Contacts between the two chains:
Residue L42 in the second protein is in contact with residue F50 in the first protein (closest heavy-atom distance 3.5 Å).
Residue I120 in the second protein interacts with residue G99 in the first protein (closest heavy-atom distance 3.4 Å).
Residue L123 in the second protein is in contact with residue K100 in the first protein (closest heavy-atom distance 3.3 Å).
Residue W129 in the second protein contacts residue K100 in the first protein (closest heavy-atom distance 4.0 Å).
Residue N54 in the second protein contacts residue P233 in the first protein (closest heavy-atom distance 3.4 Å).
Residue N54 in the second protein contacts residue L228 in the first protein (closest heavy-atom distance 3.6 Å).
Residue I120 in the second protein interacts with residue K100 in the first protein (closest heavy-atom distance 3.9 Å).
Residue G125 in the second protein contacts residue D98 in the first protein (closest heavy-atom distance 3.0 Å).
Residue R46 in the second protein is in contact with residue R53 in the first protein (closest heavy-atom distance 3.8 Å).
Residue T244 in the second protein is in contact with residue E102 in the first protein (closest heavy-atom distance 2.6 Å).
Residue M57 in the second protein interacts with residue F50 in the first protein (closest heavy-atom distance 4.0 Å).
Residue K378 in the second protein is in contact with residue D153 in the first protein (closest heavy-atom distance 3.3 Å).
Residue K76 in the second protein contacts residue Q240 in the first protein (closest heavy-atom distance 3.1 Å).
Residue D131 in the second protein contacts residue S96 in the first protein (closest heavy-atom distance 3.7 Å).
Residue K247 in the second protein contacts residue G95 in the first protein (closest heavy-atom distance 3.5 Å).
Residue F242 in the second protein contacts residue E102 in the first protein (closest heavy-atom distance 3.9 Å).
Residue L122 in the second protein is in contact with residue N46 in the first protein (closest heavy-atom distance 3.9 Å).
Residue A121 in the second protein is in contact with residue K100 in the first protein (closest heavy-atom distance 3.6 Å).
Residue M57 in the second protein is in contact with residue S47 in the first protein (closest heavy-atom distance 3.8 Å).
Residue N54 in the second protein interacts with residue Q237 in the first protein (closest heavy-atom distance 2.8 Å).
Residue L123 in the second protein interacts with residue V43 in the first protein (closest heavy-atom distance 3.7 Å).
Residue F61 in the second protein interacts with residue L228 in the first protein (closest heavy-atom distance 3.9 Å).
Residue R58 in the second protein interacts with residue W229 in the first protein (closest heavy-atom distance 3.3 Å).
Residue W74 in the second protein interacts with residue L241 in the first protein (closest heavy-atom distance 3.9 Å).
Residue M57 in the second protein interacts with residue L228 in the first protein (closest heavy-atom distance 3.8 Å).
Residue A121 in the second protein contacts residue F50 in the first protein (closest heavy-atom distance 3.8 Å).
Residue R58 in the second protein is in contact with residue Q225 in the first protein (closest heavy-atom distance 2.9 Å).
Residue K127 in the second protein is in contact with residue D98 in the first protein (closest heavy-atom distance 4.0 Å).
Residue F79 in the second protein is in contact with residue S239 in the first protein (closest heavy-atom distance 3.3 Å).
Residue Y249 in the second protein interacts with residue E102 in the first protein (closest heavy-atom distance 2.3 Å).
Residue K76 in the second protein interacts with residue I242 in the first protein (closest heavy-atom distance 3.7 Å).
Residue K76 in the second protein is in contact with residue S239 in the first protein (closest heavy-atom distance 3.1 Å).
Residue F61 in the second protein contacts residue Q225 in the first protein (closest heavy-atom distance 3.9 Å).
Residue V75 in the second protein is in contact with residue I242 in the first protein (closest heavy-atom distance 3.5 Å).
Residue K53 in the second protein contacts residue M51 in the first protein (closest heavy-atom distance 2.4 Å).
Residue S50 in the second protein interacts with residue Q237 in the first protein (closest heavy-atom distance 3.1 Å).
Residue W129 in the second protein is in contact with residue E102 in the first protein (closest heavy-atom distance 4.0 Å).
Residue L122 in the second protein interacts with residue K100 in the first protein (closest heavy-atom distance 3.8 Å).
Residue F242 in the second protein interacts with residue Y101 in the first protein (closest heavy-atom distance 3.7 Å).
Residue W129 in the second protein contacts residue S96 in the first protein (closest heavy-atom distance 3.4 Å).
Residue L42 in the second protein is in contact with residue Y101 in the first protein (closest heavy-atom distance 3.7 Å).
Residue L51 in the second protein contacts residue Q240 in the first protein (closest heavy-atom distance 3.3 Å).
Residue L122 in the second protein contacts residue F50 in the first protein (closest heavy-atom distance 3.6 Å).
Residue M57 in the second protein contacts residue L232 in the first protein (closest heavy-atom distance 3.7 Å).
Residue W74 in the second protein interacts with residue I242 in the first protein (closest heavy-atom distance 3.4 Å).
Residue R46 in the second protein interacts with residue F50 in the first protein (closest heavy-atom distance 3.6 Å).
Residue G299 in the second protein interacts with residue N154 in the first protein (closest heavy-atom distance 3.6 Å).
Residue W55 in the second protein contacts residue W229 in the first protein (closest heavy-atom distance 3.6 Å).
Residue F45 in the second protein contacts residue F50 in the first protein (closest heavy-atom distance 3.4 Å).
Residue F79 in the second protein is in contact with residue Q240 in the first protein (closest heavy-atom distance 3.6 Å).
Residue L118 in the second protein is in contact with residue F50 in the first protein (closest heavy-atom distance 3.6 Å).
Residue G298 in the second protein interacts with residue N154 in the first protein (closest heavy-atom distance 3.7 Å).
Residue A121 in the second protein interacts with residue Y101 in the first protein (closest heavy-atom distance 3.5 Å).
Residue W129 in the second protein contacts residue G99 in the first protein (closest heavy-atom distance 3.9 Å).
Residue W74 in the second protein contacts residue W229 in the first protein (closest heavy-atom distance 3.5 Å).
Residue N54 in the second protein contacts residue L241 in the first protein (closest heavy-atom distance 3.5 Å).
Residue P38 in the second protein is in contact with residue G99 in the first protein (closest heavy-atom distance 3.8 Å).
Residue N289 in the second protein interacts with residue R53 in the first protein (closest heavy-atom distance 3.5 Å).
Residue F45 in the second protein interacts with residue M51 in the first protein (closest heavy-atom distance 3.9 Å).
Residue S243 in the second protein contacts residue E102 in the first protein (closest heavy-atom distance 3.6 Å).

Sequence of the second protein:
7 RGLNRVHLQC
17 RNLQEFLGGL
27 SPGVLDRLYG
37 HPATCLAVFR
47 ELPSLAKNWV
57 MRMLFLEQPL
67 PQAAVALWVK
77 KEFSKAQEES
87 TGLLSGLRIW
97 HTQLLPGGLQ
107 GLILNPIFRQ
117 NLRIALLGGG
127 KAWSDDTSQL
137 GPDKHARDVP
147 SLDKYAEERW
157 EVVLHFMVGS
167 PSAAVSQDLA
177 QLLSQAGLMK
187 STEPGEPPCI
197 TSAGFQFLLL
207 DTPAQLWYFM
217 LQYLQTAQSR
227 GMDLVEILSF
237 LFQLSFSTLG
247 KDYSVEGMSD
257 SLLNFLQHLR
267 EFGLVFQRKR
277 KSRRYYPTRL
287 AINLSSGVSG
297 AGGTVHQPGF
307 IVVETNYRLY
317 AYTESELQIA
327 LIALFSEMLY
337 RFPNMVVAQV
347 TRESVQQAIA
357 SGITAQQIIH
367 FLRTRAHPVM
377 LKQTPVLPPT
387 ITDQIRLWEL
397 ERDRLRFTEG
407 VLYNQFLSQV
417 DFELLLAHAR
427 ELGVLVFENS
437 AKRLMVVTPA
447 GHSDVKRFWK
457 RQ

Sequence of the first protein:
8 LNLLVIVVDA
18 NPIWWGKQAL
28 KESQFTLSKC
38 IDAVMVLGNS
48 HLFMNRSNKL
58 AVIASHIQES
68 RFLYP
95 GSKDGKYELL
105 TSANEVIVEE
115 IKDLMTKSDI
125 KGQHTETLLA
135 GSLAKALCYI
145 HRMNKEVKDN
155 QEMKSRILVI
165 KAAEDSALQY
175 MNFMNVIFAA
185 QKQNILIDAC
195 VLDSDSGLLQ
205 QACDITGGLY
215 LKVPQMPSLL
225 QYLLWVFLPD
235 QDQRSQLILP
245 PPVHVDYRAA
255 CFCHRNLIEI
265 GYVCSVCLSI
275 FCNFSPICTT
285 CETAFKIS

This data describes a binding interaction between two proteins.